Sequence of the second protein:
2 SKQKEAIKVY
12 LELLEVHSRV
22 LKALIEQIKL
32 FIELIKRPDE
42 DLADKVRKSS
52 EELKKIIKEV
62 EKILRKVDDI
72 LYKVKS

Contacts between the two chains:
Residue V4 in the first protein is in contact with residue K37 in the second protein (closest heavy-atom distance 3.9 Å).
Residue E15 in the first protein contacts residue I26 in the second protein (closest heavy-atom distance 3.9 Å).
Residue Q59 in the first protein is in contact with residue L14 in the second protein (closest heavy-atom distance 4.2 Å).
Residue L66 in the first protein is in contact with residue L25 in the second protein (closest heavy-atom distance 4.1 Å).
Residue V11 in the first protein contacts residue I26 in the second protein (closest heavy-atom distance 4.4 Å).
Residue I63 in the first protein contacts residue V21 in the second protein (closest heavy-atom distance 4.4 Å).
Residue V55 in the first protein contacts residue L15 in the second protein (closest heavy-atom distance 4.0 Å).
Residue L66 in the first protein contacts residue L22 in the second protein (closest heavy-atom distance 3.6 Å).
Residue I67 in the first protein contacts residue L25 in the second protein (closest heavy-atom distance 3.6 Å).
Residue A18 in the first protein interacts with residue L22 in the second protein (closest heavy-atom distance 4.4 Å).
Residue V25 in the first protein interacts with residue L15 in the second protein (closest heavy-atom distance 4.1 Å).
Residue D8 in the first protein is in contact with residue I33 in the second protein (closest heavy-atom distance 4.0 Å).
Residue V62 in the first protein contacts residue L22 in the second protein (closest heavy-atom distance 3.8 Å).
Residue V56 in the first protein is in contact with residue L15 in the second protein (closest heavy-atom distance 3.6 Å).
Residue E15 in the first protein interacts with residue K30 in the second protein (closest heavy-atom distance 2.8 Å).
Residue I63 in the first protein is in contact with residue L22 in the second protein (closest heavy-atom distance 3.6 Å).
Residue L73 in the first protein contacts residue I29 in the second protein (closest heavy-atom distance 4.0 Å).
Residue D45 in the first protein interacts with residue K5 in the second protein (closest heavy-atom distance 3.8 Å).
Residue D8 in the first protein contacts residue K37 in the second protein (closest heavy-atom distance 4.0 Å).
Residue D5 in the first protein is in contact with residue K37 in the second protein (closest heavy-atom distance 3.1 Å).
Residue Q22 in the first protein interacts with residue S19 in the second protein (closest heavy-atom distance 2.4 Å).
Residue L73 in the first protein contacts residue I36 in the second protein (closest heavy-atom distance 3.6 Å).
Residue I52 in the first protein is in contact with residue I8 in the second protein (closest heavy-atom distance 3.6 Å).
Residue I77 in the first protein contacts residue I36 in the second protein (closest heavy-atom distance 3.6 Å).
Residue I52 in the first protein contacts residue L12 in the second protein (closest heavy-atom distance 4.3 Å).
Residue L73 in the first protein interacts with residue I33 in the second protein (closest heavy-atom distance 4.2 Å).
Residue L28 in the first protein interacts with residue L15 in the second protein (closest heavy-atom distance 3.8 Å).
Residue I63 in the first protein is in contact with residue L25 in the second protein (closest heavy-atom distance 4.3 Å).
Residue F49 in the first protein contacts residue I8 in the second protein (closest heavy-atom distance 4.0 Å).
Residue F49 in the first protein contacts residue A7 in the second protein (closest heavy-atom distance 4.0 Å).
Residue Y70 in the first protein interacts with residue Q28 in the second protein (closest heavy-atom distance 4.1 Å).
Residue V4 in the first protein is in contact with residue I33 in the second protein (closest heavy-atom distance 4.1 Å).
Residue Q59 in the first protein contacts residue L22 in the second protein (closest heavy-atom distance 3.8 Å).
Residue V32 in the first protein is in contact with residue L12 in the second protein (closest heavy-atom distance 3.8 Å).
Residue Q59 in the first protein is in contact with residue H18 in the second protein (closest heavy-atom distance 3.2 Å).
Residue Q59 in the first protein is in contact with residue L15 in the second protein (closest heavy-atom distance 3.3 Å).
Residue A18 in the first protein contacts residue I26 in the second protein (closest heavy-atom distance 4.2 Å).
Residue Q59 in the first protein interacts with residue S19 in the second protein (closest heavy-atom distance 3.2 Å).
Residue K12 in the first protein is in contact with residue K30 in the second protein (closest heavy-atom distance 4.1 Å).
Residue Y70 in the first protein interacts with residue F32 in the second protein (closest heavy-atom distance 3.0 Å).
Residue D45 in the first protein is in contact with residue Q4 in the second protein (closest heavy-atom distance 3.4 Å).
Residue H53 in the first protein contacts residue Y11 in the second protein (closest heavy-atom distance 3.7 Å).
Residue I60 in the first protein interacts with residue H18 in the second protein (closest heavy-atom distance 3.5 Å).
Residue L73 in the first protein is in contact with residue F32 in the second protein (closest heavy-atom distance 3.8 Å).
Residue Y70 in the first protein is in contact with residue I29 in the second protein (closest heavy-atom distance 3.8 Å).
Residue I52 in the first protein is in contact with residue L15 in the second protein (closest heavy-atom distance 4.4 Å).
Residue L66 in the first protein is in contact with residue I29 in the second protein (closest heavy-atom distance 3.7 Å).
Residue I48 in the first protein contacts residue I8 in the second protein (closest heavy-atom distance 4.1 Å).
Residue S46 in the first protein contacts residue Q4 in the second protein (closest heavy-atom distance 3.4 Å).
Residue L66 in the first protein is in contact with residue I26 in the second protein (closest heavy-atom distance 3.6 Å).
Residue I63 in the first protein interacts with residue H18 in the second protein (closest heavy-atom distance 4.0 Å).
Residue H42 in the first protein is in contact with residue Q4 in the second protein (closest heavy-atom distance 3.1 Å).
Residue F49 in the first protein is in contact with residue Q4 in the second protein (closest heavy-atom distance 4.1 Å).
Residue I52 in the first protein is in contact with residue Y11 in the second protein (closest heavy-atom distance 3.6 Å).
Residue F49 in the first protein interacts with residue Y11 in the second protein (closest heavy-atom distance 3.5 Å).
Residue V11 in the first protein is in contact with residue I29 in the second protein (closest heavy-atom distance 3.6 Å).
Residue D45 in the first protein contacts residue I8 in the second protein (closest heavy-atom distance 4.1 Å).
Residue V11 in the first protein interacts with residue I33 in the second protein (closest heavy-atom distance 4.5 Å).
Residue V56 in the first protein contacts residue Y11 in the second protein (closest heavy-atom distance 4.0 Å).
Residue Y70 in the first protein interacts with residue L25 in the second protein (closest heavy-atom distance 4.4 Å).

The following describes two proteins that form a bound complex.

Sequence of the first protein:
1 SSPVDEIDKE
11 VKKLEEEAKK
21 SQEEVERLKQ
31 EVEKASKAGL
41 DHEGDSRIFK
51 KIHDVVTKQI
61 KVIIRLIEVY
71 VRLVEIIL